Contacts between the two chains:
Residue N293 in the second protein interacts with residue Y54 in the first protein (closest heavy-atom distance 3.1 Å).
Residue F294 in the second protein contacts residue Y54 in the first protein (closest heavy-atom distance 3.5 Å).
Residue N293 in the second protein contacts residue R50 in the first protein (closest heavy-atom distance 3.0 Å).
Residue F294 in the second protein is in contact with residue L58 in the first protein (closest heavy-atom distance 3.4 Å).
Residue R291 in the second protein contacts residue V31 in the first protein (closest heavy-atom distance 3.4 Å).
Residue L224 in the second protein is in contact with residue Y83 in the first protein (closest heavy-atom distance 3.3 Å).
Residue N169 in the second protein is in contact with residue A51 in the first protein (closest heavy-atom distance 3.5 Å).
Residue N169 in the second protein is in contact with residue D48 in the first protein (closest heavy-atom distance 3.7 Å).
Residue N230 in the second protein interacts with residue S90 in the first protein (closest heavy-atom distance 3.8 Å).
Residue W229 in the second protein contacts residue S90 in the first protein (closest heavy-atom distance 4.0 Å).
Residue N486 in the second protein is in contact with residue P95 in the first protein (closest heavy-atom distance 4.0 Å).
Residue L225 in the second protein contacts residue Y83 in the first protein (closest heavy-atom distance 2.6 Å).
Residue S165 in the second protein interacts with residue Q38 in the first protein (closest heavy-atom distance 3.0 Å).
Residue Y302 in the second protein interacts with residue Q34 in the first protein (closest heavy-atom distance 3.5 Å).
Residue S165 in the second protein contacts residue A46 in the first protein (closest heavy-atom distance 3.1 Å).
Residue Q228 in the second protein contacts residue E1 in the first protein (closest heavy-atom distance 2.7 Å).
Residue I285 in the second protein is in contact with residue I80 in the first protein (closest heavy-atom distance 3.8 Å).
Residue N293 in the second protein contacts residue A51 in the first protein (closest heavy-atom distance 3.3 Å).
Residue N293 in the second protein contacts residue K52 in the first protein (closest heavy-atom distance 3.4 Å).
Residue S165 in the second protein interacts with residue D48 in the first protein (closest heavy-atom distance 3.4 Å).
Residue G227 in the second protein interacts with residue L86 in the first protein (closest heavy-atom distance 3.3 Å).
Residue G227 in the second protein interacts with residue S90 in the first protein (closest heavy-atom distance 3.4 Å).
Residue I491 in the second protein contacts residue Y93 in the first protein (closest heavy-atom distance 3.5 Å).
Residue K168 in the second protein interacts with residue Q38 in the first protein (closest heavy-atom distance 3.2 Å).
Residue N327 in the second protein contacts residue N39 in the first protein (closest heavy-atom distance 3.0 Å).
Residue R291 in the second protein is in contact with residue P36 in the first protein (closest heavy-atom distance 3.6 Å).
Residue I296 in the second protein contacts residue V69 in the first protein (closest heavy-atom distance 3.7 Å).
Residue Y322 in the second protein interacts with residue H43 in the first protein (closest heavy-atom distance 3.6 Å).
Residue Q228 in the second protein interacts with residue S90 in the first protein (closest heavy-atom distance 2.7 Å).
Residue G295 in the second protein contacts residue E53 in the first protein (closest heavy-atom distance 3.3 Å).
Residue T226 in the second protein contacts residue L86 in the first protein (closest heavy-atom distance 3.7 Å).
Residue E171 in the second protein interacts with residue H43 in the first protein (closest heavy-atom distance 3.1 Å).
Residue N230 in the second protein interacts with residue N91 in the first protein (closest heavy-atom distance 3.8 Å).
Residue W229 in the second protein interacts with residue Y83 in the first protein (closest heavy-atom distance 3.6 Å).
Residue E171 in the second protein contacts residue P36 in the first protein (closest heavy-atom distance 3.7 Å).
Residue Y322 in the second protein is in contact with residue E37 in the first protein (closest heavy-atom distance 3.2 Å).
Residue G295 in the second protein contacts residue V31 in the first protein (closest heavy-atom distance 3.2 Å).
Residue T226 in the second protein interacts with residue P4 in the first protein (closest heavy-atom distance 3.6 Å).
Residue N490 in the second protein interacts with residue D94 in the first protein (closest heavy-atom distance 3.0 Å).
Residue N490 in the second protein is in contact with residue Y93 in the first protein (closest heavy-atom distance 4.0 Å).
Residue D323 in the second protein interacts with residue N39 in the first protein (closest heavy-atom distance 2.9 Å).
Residue S299 in the second protein interacts with residue P36 in the first protein (closest heavy-atom distance 3.6 Å).
Residue W166 in the second protein contacts residue D48 in the first protein (closest heavy-atom distance 3.5 Å).
Residue A170 in the second protein is in contact with residue H43 in the first protein (closest heavy-atom distance 4.0 Å).
Residue S165 in the second protein interacts with residue G47 in the first protein (closest heavy-atom distance 3.0 Å).
Residue R291 in the second protein contacts residue Q34 in the first protein (closest heavy-atom distance 2.8 Å).
Residue F294 in the second protein contacts residue V69 in the first protein (closest heavy-atom distance 3.6 Å).
Residue Y302 in the second protein is in contact with residue K33 in the first protein (closest heavy-atom distance 3.0 Å).
Residue K301 in the second protein contacts residue E37 in the first protein (closest heavy-atom distance 3.2 Å).
Residue N169 in the second protein interacts with residue H43 in the first protein (closest heavy-atom distance 3.2 Å).
Residue I296 in the second protein interacts with residue Q27 in the first protein (closest heavy-atom distance 3.7 Å).
Residue R291 in the second protein is in contact with residue E53 in the first protein (closest heavy-atom distance 2.7 Å).
Residue K168 in the second protein contacts residue H43 in the first protein (closest heavy-atom distance 3.3 Å).
Residue D323 in the second protein interacts with residue Q38 in the first protein (closest heavy-atom distance 3.9 Å).
Residue H298 in the second protein is in contact with residue Q34 in the first protein (closest heavy-atom distance 3.7 Å).
Residue S299 in the second protein is in contact with residue Q34 in the first protein (closest heavy-atom distance 3.2 Å).
Residue S299 in the second protein contacts residue V35 in the first protein (closest heavy-atom distance 3.4 Å).
Residue A487 in the second protein is in contact with residue Y93 in the first protein (closest heavy-atom distance 2.8 Å).
Residue G227 in the second protein interacts with residue A87 in the first protein (closest heavy-atom distance 3.3 Å).
Residue W229 in the second protein is in contact with residue A87 in the first protein (closest heavy-atom distance 3.4 Å).

This data describes a binding interaction between two proteins.

Sequence of the second protein:
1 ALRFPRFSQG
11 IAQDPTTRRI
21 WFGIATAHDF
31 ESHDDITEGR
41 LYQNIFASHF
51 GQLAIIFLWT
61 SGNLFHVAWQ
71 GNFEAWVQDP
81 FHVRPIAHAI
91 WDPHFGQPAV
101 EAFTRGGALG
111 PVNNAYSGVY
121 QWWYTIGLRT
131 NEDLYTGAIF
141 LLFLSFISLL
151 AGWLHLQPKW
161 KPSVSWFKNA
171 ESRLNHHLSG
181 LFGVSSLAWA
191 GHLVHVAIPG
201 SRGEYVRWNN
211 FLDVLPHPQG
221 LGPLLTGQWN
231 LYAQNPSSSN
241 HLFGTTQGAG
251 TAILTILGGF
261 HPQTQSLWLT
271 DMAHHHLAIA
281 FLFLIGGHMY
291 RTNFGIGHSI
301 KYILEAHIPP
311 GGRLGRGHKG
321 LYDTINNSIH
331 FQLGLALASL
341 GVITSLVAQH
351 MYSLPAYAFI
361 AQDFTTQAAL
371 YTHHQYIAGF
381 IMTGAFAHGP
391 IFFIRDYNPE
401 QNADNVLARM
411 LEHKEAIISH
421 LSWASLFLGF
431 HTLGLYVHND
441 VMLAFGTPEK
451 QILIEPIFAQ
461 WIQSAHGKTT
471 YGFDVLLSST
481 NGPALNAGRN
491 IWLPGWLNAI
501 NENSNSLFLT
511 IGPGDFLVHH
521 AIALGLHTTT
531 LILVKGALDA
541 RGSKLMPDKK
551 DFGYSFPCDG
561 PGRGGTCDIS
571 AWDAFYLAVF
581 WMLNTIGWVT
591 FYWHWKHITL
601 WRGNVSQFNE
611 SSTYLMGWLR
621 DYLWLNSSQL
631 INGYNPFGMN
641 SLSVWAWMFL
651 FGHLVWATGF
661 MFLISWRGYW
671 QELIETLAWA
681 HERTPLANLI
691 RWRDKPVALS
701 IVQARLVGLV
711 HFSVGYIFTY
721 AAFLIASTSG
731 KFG

Sequence of the first protein:
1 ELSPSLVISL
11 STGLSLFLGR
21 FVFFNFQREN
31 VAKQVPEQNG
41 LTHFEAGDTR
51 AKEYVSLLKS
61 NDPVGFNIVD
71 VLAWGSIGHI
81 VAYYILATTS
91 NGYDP